Residue-level contacts at the interface:
Residue G172 in protein 2 is in contact with residue V10 in protein 1 (closest heavy-atom distance 3.8 Å).
Residue T173 in protein 2 contacts residue A9 in protein 1 (closest heavy-atom distance 3.4 Å).
Residue E170 in protein 2 interacts with residue Y6 in protein 1 (closest heavy-atom distance 2.6 Å).
Residue Y179 in protein 2 is in contact with residue A9 in protein 1 (closest heavy-atom distance 3.8 Å).
Residue R126 in protein 2 contacts residue S11 in protein 1 (closest heavy-atom distance 3.2 Å).
Residue G172 in protein 2 interacts with residue A9 in protein 1 (closest heavy-atom distance 3.1 Å).
Residue T181 in protein 2 interacts with residue R2 in protein 1 (closest heavy-atom distance 3.0 Å).
Residue L129 in protein 2 interacts with residue R2 in protein 1 (closest heavy-atom distance 4.9 Å).
Residue Y174 in protein 2 is in contact with residue A9 in protein 1 (closest heavy-atom distance 3.9 Å).
Residue Y174 in protein 2 contacts residue R8 in protein 1 (closest heavy-atom distance 2.8 Å).
Residue R111 in protein 2 contacts residue E12 in protein 1 (closest heavy-atom distance 4.2 Å).
Residue Y151 in protein 2 is in contact with residue Y6 in protein 1 (closest heavy-atom distance 3.7 Å).
Residue T173 in protein 2 contacts residue R8 in protein 1 (closest heavy-atom distance 4.7 Å).
Residue E170 in protein 2 interacts with residue V10 in protein 1 (closest heavy-atom distance 3.7 Å).
Residue Y179 in protein 2 contacts residue V10 in protein 1 (closest heavy-atom distance 4.5 Å).
Residue R126 in protein 2 interacts with residue V10 in protein 1 (closest heavy-atom distance 3.7 Å).
Residue Y130 in protein 2 interacts with residue Y6 in protein 1 (closest heavy-atom distance 3.5 Å).
Residue S171 in protein 2 is in contact with residue V10 in protein 1 (closest heavy-atom distance 3.9 Å).
Residue F112 in protein 2 interacts with residue E12 in protein 1 (closest heavy-atom distance 4.9 Å).
Residue V134 in protein 2 contacts residue R2 in protein 1 (closest heavy-atom distance 4.3 Å).
Residue S171 in protein 2 interacts with residue A9 in protein 1 (closest heavy-atom distance 4.8 Å).
Residue P135 in protein 2 is in contact with residue Y6 in protein 1 (closest heavy-atom distance 3.9 Å).
Residue Y151 in protein 2 is in contact with residue S3 in protein 1 (closest heavy-atom distance 3.0 Å).
Residue Y130 in protein 2 is in contact with residue I1 in protein 1 (closest heavy-atom distance 4.5 Å).
Residue G180 in protein 2 interacts with residue Y6 in protein 1 (closest heavy-atom distance 3.8 Å).
Residue T181 in protein 2 interacts with residue Y6 in protein 1 (closest heavy-atom distance 2.4 Å).
Residue Y179 in protein 2 interacts with residue Y6 in protein 1 (closest heavy-atom distance 4.0 Å).
Residue Y130 in protein 2 contacts residue R2 in protein 1 (closest heavy-atom distance 3.4 Å).
Residue Y130 in protein 2 contacts residue V10 in protein 1 (closest heavy-atom distance 3.8 Å).
Residue R126 in protein 2 interacts with residue L7 in protein 1 (closest heavy-atom distance 3.5 Å).
Residue Y130 in protein 2 contacts residue L7 in protein 1 (closest heavy-atom distance 4.0 Å).
Residue P135 in protein 2 interacts with residue R2 in protein 1 (closest heavy-atom distance 3.6 Å).
Residue T133 in protein 2 contacts residue R2 in protein 1 (closest heavy-atom distance 2.8 Å).

Sequence of protein 1:
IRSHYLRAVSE

These two protein chains interact to form a complex.

Sequence of protein 2:
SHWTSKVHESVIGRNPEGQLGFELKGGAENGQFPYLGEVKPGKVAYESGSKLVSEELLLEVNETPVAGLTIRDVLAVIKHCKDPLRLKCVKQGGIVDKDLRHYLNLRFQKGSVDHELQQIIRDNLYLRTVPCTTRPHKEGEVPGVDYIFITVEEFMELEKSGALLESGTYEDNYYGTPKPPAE